Interface contacts:
Residue S11 in protein 1 is in contact with residue Q7 in protein 2 (closest heavy-atom distance 3.9 Å).
Residue Q101 in protein 1 contacts residue A5 in protein 2 (closest heavy-atom distance 3.7 Å).
Residue V122 in protein 1 contacts residue L10 in protein 2 (closest heavy-atom distance 3.8 Å).
Residue V106 in protein 1 contacts residue C1 in protein 2 (closest heavy-atom distance 3.7 Å).
Residue V8 in protein 1 contacts residue I6 in protein 2 (closest heavy-atom distance 3.9 Å).
Residue A105 in protein 1 contacts residue V3 in protein 2 (closest heavy-atom distance 4.9 Å).
Residue W14 in protein 1 is in contact with residue P4 in protein 2 (closest heavy-atom distance 3.6 Å).
Residue P13 in protein 1 interacts with residue P4 in protein 2 (closest heavy-atom distance 3.7 Å).
Residue Q101 in protein 1 is in contact with residue I6 in protein 2 (closest heavy-atom distance 3.9 Å).
Residue V106 in protein 1 is in contact with residue G2 in protein 2 (closest heavy-atom distance 4.2 Å).
Residue S11 in protein 1 interacts with residue P4 in protein 2 (closest heavy-atom distance 3.5 Å).
Residue W14 in protein 1 contacts residue V3 in protein 2 (closest heavy-atom distance 4.5 Å).
Residue S11 in protein 1 interacts with residue I6 in protein 2 (closest heavy-atom distance 3.2 Å).
Residue G10 in protein 1 is in contact with residue I6 in protein 2 (closest heavy-atom distance 4.0 Å).
Residue C107 in protein 1 contacts residue G2 in protein 2 (closest heavy-atom distance 3.5 Å).
Residue S11 in protein 1 interacts with residue V9 in protein 2 (closest heavy-atom distance 4.9 Å).
Residue V8 in protein 1 contacts residue P8 in protein 2 (closest heavy-atom distance 4.9 Å).
Residue A105 in protein 1 interacts with residue C1 in protein 2 (closest heavy-atom distance 3.6 Å).
Residue E5 in protein 1 interacts with residue L10 in protein 2 (closest heavy-atom distance 3.1 Å).
Residue P13 in protein 1 contacts residue A5 in protein 2 (closest heavy-atom distance 5.0 Å).
Residue S11 in protein 1 interacts with residue P8 in protein 2 (closest heavy-atom distance 3.5 Å).
Residue L108 in protein 1 interacts with residue C1 in protein 2 (closest heavy-atom distance 4.8 Å).
Residue T102 in protein 1 interacts with residue I6 in protein 2 (closest heavy-atom distance 3.8 Å).
Residue W12 in protein 1 is in contact with residue P8 in protein 2 (closest heavy-atom distance 3.4 Å).
Residue C107 in protein 1 contacts residue C1 in protein 2 (closest heavy-atom distance 2.1 Å).
Residue V8 in protein 1 is in contact with residue Q7 in protein 2 (closest heavy-atom distance 4.5 Å).
Residue S104 in protein 1 contacts residue P4 in protein 2 (closest heavy-atom distance 5.0 Å).
Residue V8 in protein 1 interacts with residue V9 in protein 2 (closest heavy-atom distance 4.0 Å).
Residue W12 in protein 1 is in contact with residue L10 in protein 2 (closest heavy-atom distance 3.9 Å).
Residue W14 in protein 1 interacts with residue G2 in protein 2 (closest heavy-atom distance 4.0 Å).
Residue P9 in protein 1 is in contact with residue I6 in protein 2 (closest heavy-atom distance 3.7 Å).
Residue E5 in protein 1 interacts with residue V9 in protein 2 (closest heavy-atom distance 4.0 Å).
Residue A105 in protein 1 interacts with residue G2 in protein 2 (closest heavy-atom distance 2.9 Å).

Sequence of protein 2:
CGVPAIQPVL

This data describes a binding interaction between two proteins.

Sequence of protein 1:
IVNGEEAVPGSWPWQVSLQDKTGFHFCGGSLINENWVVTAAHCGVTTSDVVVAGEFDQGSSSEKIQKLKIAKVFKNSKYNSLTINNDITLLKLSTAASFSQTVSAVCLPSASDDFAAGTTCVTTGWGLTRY